Sequence of the second protein:
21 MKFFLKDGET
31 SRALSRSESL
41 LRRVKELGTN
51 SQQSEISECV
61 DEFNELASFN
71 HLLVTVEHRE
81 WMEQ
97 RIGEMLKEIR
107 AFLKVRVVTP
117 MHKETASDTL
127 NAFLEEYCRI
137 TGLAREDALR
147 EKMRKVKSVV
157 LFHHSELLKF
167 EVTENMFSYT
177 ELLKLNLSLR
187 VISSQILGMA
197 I

Sequence of the first protein:
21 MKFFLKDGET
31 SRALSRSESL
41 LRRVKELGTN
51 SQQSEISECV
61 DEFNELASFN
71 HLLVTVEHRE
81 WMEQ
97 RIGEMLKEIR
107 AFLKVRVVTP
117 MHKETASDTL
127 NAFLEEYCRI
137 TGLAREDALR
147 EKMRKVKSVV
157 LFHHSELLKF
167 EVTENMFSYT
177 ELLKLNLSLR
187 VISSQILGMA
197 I

Contacts between the two chains:
Residue S174 in the second protein contacts residue S190 in the first protein (closest heavy-atom distance 4.3 Å).
Residue Y175 in the second protein contacts residue L193 in the first protein (closest heavy-atom distance 4.8 Å).
Residue I192 in the second protein interacts with residue L181 in the first protein (closest heavy-atom distance 4.4 Å).
Residue E177 in the second protein interacts with residue I192 in the first protein (closest heavy-atom distance 4.0 Å).
Residue E177 in the second protein is in contact with residue V187 in the first protein (closest heavy-atom distance 4.1 Å).
Residue S190 in the second protein interacts with residue Y175 in the first protein (closest heavy-atom distance 4.0 Å).
Residue Q191 in the second protein contacts residue Y175 in the first protein (closest heavy-atom distance 2.9 Å).
Residue Y175 in the second protein interacts with residue I192 in the first protein (closest heavy-atom distance 4.7 Å).
Residue I192 in the second protein contacts residue Y175 in the first protein (closest heavy-atom distance 4.7 Å).
Residue T176 in the second protein is in contact with residue Q191 in the first protein (closest heavy-atom distance 3.4 Å).
Residue Q191 in the second protein is in contact with residue L178 in the first protein (closest heavy-atom distance 3.7 Å).
Residue A122 in the second protein interacts with residue G194 in the first protein (closest heavy-atom distance 4.0 Å).
Residue Q191 in the second protein is in contact with residue E177 in the first protein (closest heavy-atom distance 3.1 Å).
Residue I192 in the second protein is in contact with residue L193 in the first protein (closest heavy-atom distance 3.8 Å).
Residue I192 in the second protein interacts with residue A122 in the first protein (closest heavy-atom distance 3.4 Å).
Residue A122 in the second protein is in contact with residue L193 in the first protein (closest heavy-atom distance 3.8 Å).
Residue L193 in the second protein is in contact with residue L193 in the first protein (closest heavy-atom distance 4.7 Å).
Residue S174 in the second protein contacts residue Q191 in the first protein (closest heavy-atom distance 3.6 Å).
Residue A122 in the second protein interacts with residue I192 in the first protein (closest heavy-atom distance 3.4 Å).
Residue L178 in the second protein is in contact with residue I192 in the first protein (closest heavy-atom distance 3.7 Å).
Residue I192 in the second protein is in contact with residue E177 in the first protein (closest heavy-atom distance 4.0 Å).
Residue V187 in the second protein contacts residue E177 in the first protein (closest heavy-atom distance 4.1 Å).
Residue Q191 in the second protein interacts with residue T176 in the first protein (closest heavy-atom distance 3.4 Å).
Residue I192 in the second protein contacts residue I192 in the first protein (closest heavy-atom distance 3.7 Å).
Residue G194 in the second protein contacts residue A122 in the first protein (closest heavy-atom distance 4.0 Å).
Residue L181 in the second protein interacts with residue L181 in the first protein (closest heavy-atom distance 3.6 Å).
Residue L183 in the second protein is in contact with residue E177 in the first protein (closest heavy-atom distance 4.0 Å).
Residue L193 in the second protein is in contact with residue I192 in the first protein (closest heavy-atom distance 3.8 Å).
Residue L178 in the second protein interacts with residue Q191 in the first protein (closest heavy-atom distance 3.7 Å).
Residue E177 in the second protein contacts residue Q191 in the first protein (closest heavy-atom distance 3.1 Å).
Residue Q191 in the second protein interacts with residue S174 in the first protein (closest heavy-atom distance 3.6 Å).
Residue Y175 in the second protein is in contact with residue G194 in the first protein (closest heavy-atom distance 3.7 Å).
Residue G194 in the second protein is in contact with residue Y175 in the first protein (closest heavy-atom distance 3.7 Å).
Residue Y175 in the second protein interacts with residue Q191 in the first protein (closest heavy-atom distance 2.9 Å).
Residue L181 in the second protein contacts residue I192 in the first protein (closest heavy-atom distance 4.4 Å).
Residue S190 in the second protein is in contact with residue S174 in the first protein (closest heavy-atom distance 4.3 Å).
Residue E177 in the second protein contacts residue L183 in the first protein (closest heavy-atom distance 4.0 Å).
Residue Y175 in the second protein interacts with residue S190 in the first protein (closest heavy-atom distance 4.0 Å).
Residue L193 in the second protein interacts with residue A122 in the first protein (closest heavy-atom distance 3.8 Å).
Residue L193 in the second protein is in contact with residue Y175 in the first protein (closest heavy-atom distance 4.8 Å).
Residue I192 in the second protein is in contact with residue L178 in the first protein (closest heavy-atom distance 3.7 Å).

These two protein chains interact to form a complex.